Residue-level contacts at the interface:
Residue I189 in protein 2 is in contact with residue R63 in protein 1 (closest heavy-atom distance 3.9 Å).
Residue Q76 in protein 2 interacts with residue R63 in protein 1 (closest heavy-atom distance 3.9 Å).
Residue M144 in protein 2 is in contact with residue V100 in protein 1 (closest heavy-atom distance 4.4 Å).
Residue M144 in protein 2 interacts with residue L115 in protein 1 (closest heavy-atom distance 3.4 Å).
Residue H109 in protein 2 interacts with residue H61 in protein 1 (closest heavy-atom distance 2.9 Å).
Residue S40 in protein 2 contacts residue I14 in protein 1 (closest heavy-atom distance 4.5 Å).
Residue F127 in protein 2 interacts with residue V100 in protein 1 (closest heavy-atom distance 4.1 Å).
Residue R128 in protein 2 contacts residue L80 in protein 1 (closest heavy-atom distance 3.5 Å).
Residue K110 in protein 2 contacts residue V59 in protein 1 (closest heavy-atom distance 4.3 Å).
Residue G78 in protein 2 contacts residue L37 in protein 1 (closest heavy-atom distance 4.0 Å).
Residue S161 in protein 2 is in contact with residue L115 in protein 1 (closest heavy-atom distance 3.6 Å).
Residue H109 in protein 2 is in contact with residue V82 in protein 1 (closest heavy-atom distance 3.5 Å).
Residue H145 in protein 2 is in contact with residue S114 in protein 1 (closest heavy-atom distance 3.4 Å).
Residue F184 in protein 2 is in contact with residue S117 in protein 1 (closest heavy-atom distance 3.9 Å).
Residue R128 in protein 2 interacts with residue S96 in protein 1 (closest heavy-atom distance 3.3 Å).
Residue F184 in protein 2 is in contact with residue E119 in protein 1 (closest heavy-atom distance 4.4 Å).
Residue F127 in protein 2 interacts with residue L80 in protein 1 (closest heavy-atom distance 3.7 Å).
Residue F127 in protein 2 is in contact with residue V82 in protein 1 (closest heavy-atom distance 4.0 Å).
Residue G190 in protein 2 contacts residue R63 in protein 1 (closest heavy-atom distance 3.5 Å).
Residue K110 in protein 2 contacts residue L80 in protein 1 (closest heavy-atom distance 4.3 Å).
Residue K110 in protein 2 is in contact with residue G78 in protein 1 (closest heavy-atom distance 3.6 Å).
Residue E77 in protein 2 interacts with residue H61 in protein 1 (closest heavy-atom distance 4.4 Å).
Residue H145 in protein 2 interacts with residue S96 in protein 1 (closest heavy-atom distance 3.3 Å).
Residue H109 in protein 2 contacts residue L80 in protein 1 (closest heavy-atom distance 3.9 Å).
Residue L147 in protein 2 interacts with residue H6 in protein 1 (closest heavy-atom distance 3.9 Å).
Residue R128 in protein 2 interacts with residue G78 in protein 1 (closest heavy-atom distance 2.6 Å).
Residue H145 in protein 2 contacts residue H6 in protein 1 (closest heavy-atom distance 3.0 Å).
Residue E77 in protein 2 interacts with residue L37 in protein 1 (closest heavy-atom distance 4.3 Å).
Residue L147 in protein 2 is in contact with residue F1 in protein 1 (closest heavy-atom distance 3.6 Å).
Residue R128 in protein 2 contacts residue V79 in protein 1 (closest heavy-atom distance 4.0 Å).
Residue T130 in protein 2 interacts with residue H6 in protein 1 (closest heavy-atom distance 3.8 Å).
Residue R128 in protein 2 interacts with residue P8 in protein 1 (closest heavy-atom distance 3.6 Å).
Residue H145 in protein 2 interacts with residue L115 in protein 1 (closest heavy-atom distance 3.9 Å).
Residue H36 in protein 2 is in contact with residue F19 in protein 1 (closest heavy-atom distance 3.6 Å).
Residue Q149 in protein 2 contacts residue F1 in protein 1 (closest heavy-atom distance 3.5 Å).
Residue H82 in protein 2 interacts with residue E11 in protein 1 (closest heavy-atom distance 3.2 Å).
Residue R128 in protein 2 contacts residue T97 in protein 1 (closest heavy-atom distance 3.0 Å).
Residue I164 in protein 2 is in contact with residue F1 in protein 1 (closest heavy-atom distance 4.5 Å).
Residue L112 in protein 2 interacts with residue P9 in protein 1 (closest heavy-atom distance 3.8 Å).
Residue K110 in protein 2 interacts with residue G57 in protein 1 (closest heavy-atom distance 2.4 Å).
Residue K110 in protein 2 contacts residue P8 in protein 1 (closest heavy-atom distance 3.8 Å).
Residue A146 in protein 2 contacts residue H6 in protein 1 (closest heavy-atom distance 4.3 Å).
Residue H145 in protein 2 is in contact with residue T98 in protein 1 (closest heavy-atom distance 2.9 Å).
Residue I188 in protein 2 contacts residue R63 in protein 1 (closest heavy-atom distance 2.8 Å).
Residue H187 in protein 2 contacts residue R63 in protein 1 (closest heavy-atom distance 4.0 Å).
Residue I38 in protein 2 is in contact with residue F19 in protein 1 (closest heavy-atom distance 4.0 Å).
Residue H145 in protein 2 is in contact with residue G113 in protein 1 (closest heavy-atom distance 2.9 Å).
Residue S129 in protein 2 is in contact with residue P8 in protein 1 (closest heavy-atom distance 4.6 Å).
Residue M144 in protein 2 is in contact with residue S117 in protein 1 (closest heavy-atom distance 3.8 Å).
Residue G56 in protein 2 is in contact with residue L37 in protein 1 (closest heavy-atom distance 3.9 Å).
Residue A55 in protein 2 interacts with residue F19 in protein 1 (closest heavy-atom distance 3.8 Å).
Residue L112 in protein 2 interacts with residue P8 in protein 1 (closest heavy-atom distance 4.0 Å).
Residue I164 in protein 2 contacts residue H6 in protein 1 (closest heavy-atom distance 3.5 Å).
Residue H145 in protein 2 contacts residue L7 in protein 1 (closest heavy-atom distance 3.7 Å).
Residue R128 in protein 2 interacts with residue T98 in protein 1 (closest heavy-atom distance 3.3 Å).
Residue T130 in protein 2 interacts with residue L7 in protein 1 (closest heavy-atom distance 4.3 Å).
Residue T130 in protein 2 contacts residue P8 in protein 1 (closest heavy-atom distance 3.4 Å).
Residue E77 in protein 2 contacts residue I39 in protein 1 (closest heavy-atom distance 3.9 Å).
Residue R128 in protein 2 interacts with residue L7 in protein 1 (closest heavy-atom distance 3.4 Å).
Residue A55 in protein 2 is in contact with residue L37 in protein 1 (closest heavy-atom distance 4.0 Å).

Sequence of protein 2:
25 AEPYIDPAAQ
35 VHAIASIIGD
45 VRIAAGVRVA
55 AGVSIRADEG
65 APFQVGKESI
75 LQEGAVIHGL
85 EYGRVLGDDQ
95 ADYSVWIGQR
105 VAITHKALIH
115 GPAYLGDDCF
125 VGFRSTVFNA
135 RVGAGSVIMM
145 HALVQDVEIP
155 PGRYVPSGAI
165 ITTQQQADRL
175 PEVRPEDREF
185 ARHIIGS

The following describes two proteins that form a bound complex.

Sequence of protein 1:
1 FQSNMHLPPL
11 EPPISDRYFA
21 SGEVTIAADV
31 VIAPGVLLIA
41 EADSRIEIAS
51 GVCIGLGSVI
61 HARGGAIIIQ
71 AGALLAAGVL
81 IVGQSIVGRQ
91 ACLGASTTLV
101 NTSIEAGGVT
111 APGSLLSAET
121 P